The following describes two proteins that form a bound complex.

Sequence of the second protein:
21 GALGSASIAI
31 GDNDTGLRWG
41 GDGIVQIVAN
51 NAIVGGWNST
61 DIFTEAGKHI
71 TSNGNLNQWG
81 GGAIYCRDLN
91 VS

Sequence of the first protein:
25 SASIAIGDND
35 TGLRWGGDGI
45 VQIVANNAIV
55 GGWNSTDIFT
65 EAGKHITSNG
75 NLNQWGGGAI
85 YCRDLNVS

Interface contacts:
Residue W57 in the second protein is in contact with residue V48 in the first protein (closest heavy-atom distance 3.0 Å).
Residue N75 in the second protein is in contact with residue G82 in the first protein (closest heavy-atom distance 3.2 Å).
Residue W39 in the second protein is in contact with residue D32 in the first protein (closest heavy-atom distance 2.9 Å).
Residue Q78 in the second protein contacts residue Y85 in the first protein (closest heavy-atom distance 2.8 Å).
Residue A66 in the second protein interacts with residue N73 in the first protein (closest heavy-atom distance 3.4 Å).
Residue T71 in the second protein interacts with residue W79 in the first protein (closest heavy-atom distance 3.3 Å).
Residue I84 in the second protein is in contact with residue N90 in the first protein (closest heavy-atom distance 2.8 Å).
Residue F63 in the second protein contacts residue T71 in the first protein (closest heavy-atom distance 3.0 Å).
Residue Q78 in the second protein contacts residue R87 in the first protein (closest heavy-atom distance 2.8 Å).
Residue G81 in the second protein is in contact with residue R87 in the first protein (closest heavy-atom distance 3.4 Å).
Residue W57 in the second protein interacts with residue I47 in the first protein (closest heavy-atom distance 3.3 Å).
Residue G43 in the second protein interacts with residue T35 in the first protein (closest heavy-atom distance 3.3 Å).
Residue I84 in the second protein interacts with residue C86 in the first protein (closest heavy-atom distance 3.5 Å).
Residue N58 in the second protein contacts residue V54 in the first protein (closest heavy-atom distance 3.0 Å).
Residue I84 in the second protein contacts residue I84 in the first protein (closest heavy-atom distance 3.3 Å).
Residue L76 in the second protein is in contact with residue A83 in the first protein (closest heavy-atom distance 3.0 Å).
Residue I62 in the second protein interacts with residue I70 in the first protein (closest heavy-atom distance 3.3 Å).
Residue L76 in the second protein contacts residue Y85 in the first protein (closest heavy-atom distance 2.9 Å).
Residue S59 in the second protein contacts residue A49 in the first protein (closest heavy-atom distance 3.5 Å).
Residue W39 in the second protein contacts residue G31 in the first protein (closest heavy-atom distance 3.2 Å).
Residue D61 in the second protein is in contact with residue H69 in the first protein (closest heavy-atom distance 3.4 Å).
Residue G74 in the second protein interacts with residue Q78 in the first protein (closest heavy-atom distance 3.5 Å).
Residue G80 in the second protein contacts residue R87 in the first protein (closest heavy-atom distance 3.2 Å).
Residue D42 in the second protein is in contact with residue D32 in the first protein (closest heavy-atom distance 3.4 Å).
Residue W39 in the second protein is in contact with residue I30 in the first protein (closest heavy-atom distance 3.2 Å).
Residue V45 in the second protein is in contact with residue T35 in the first protein (closest heavy-atom distance 3.5 Å).
Residue N77 in the second protein is in contact with residue Y85 in the first protein (closest heavy-atom distance 3.3 Å).
Residue S59 in the second protein contacts residue K68 in the first protein (closest heavy-atom distance 2.8 Å).
Residue I84 in the second protein is in contact with residue D88 in the first protein (closest heavy-atom distance 3.0 Å).
Residue S72 in the second protein contacts residue N77 in the first protein (closest heavy-atom distance 2.9 Å).
Residue T64 in the second protein contacts residue S72 in the first protein (closest heavy-atom distance 3.2 Å).
Residue G43 in the second protein is in contact with residue D32 in the first protein (closest heavy-atom distance 2.9 Å).
Residue C86 in the second protein is in contact with residue N90 in the first protein (closest heavy-atom distance 3.0 Å).
Residue N58 in the second protein is in contact with residue A49 in the first protein (closest heavy-atom distance 3.4 Å).
Residue Q78 in the second protein is in contact with residue C86 in the first protein (closest heavy-atom distance 3.4 Å).
Residue T64 in the second protein contacts residue T71 in the first protein (closest heavy-atom distance 3.0 Å).
Residue H69 in the second protein interacts with residue N75 in the first protein (closest heavy-atom distance 2.9 Å).
Residue Y85 in the second protein is in contact with residue N90 in the first protein (closest heavy-atom distance 3.5 Å).
Residue G43 in the second protein interacts with residue A49 in the first protein (closest heavy-atom distance 3.4 Å).
Residue I70 in the second protein is in contact with residue N75 in the first protein (closest heavy-atom distance 3.1 Å).
Residue A83 in the second protein is in contact with residue D88 in the first protein (closest heavy-atom distance 3.5 Å).
Residue G82 in the second protein interacts with residue R87 in the first protein (closest heavy-atom distance 2.9 Å).
Residue S72 in the second protein contacts residue W79 in the first protein (closest heavy-atom distance 2.9 Å).
Residue S72 in the second protein contacts residue Q78 in the first protein (closest heavy-atom distance 3.4 Å).
Residue N73 in the second protein is in contact with residue W79 in the first protein (closest heavy-atom distance 3.5 Å).
Residue T64 in the second protein is in contact with residue N73 in the first protein (closest heavy-atom distance 2.9 Å).
Residue I70 in the second protein interacts with residue L76 in the first protein (closest heavy-atom distance 3.3 Å).
Residue I84 in the second protein is in contact with residue L89 in the first protein (closest heavy-atom distance 3.4 Å).
Residue T60 in the second protein interacts with residue H69 in the first protein (closest heavy-atom distance 3.1 Å).
Residue I62 in the second protein contacts residue H69 in the first protein (closest heavy-atom distance 2.8 Å).
Residue L76 in the second protein is in contact with residue I84 in the first protein (closest heavy-atom distance 3.1 Å).
Residue G67 in the second protein contacts residue N73 in the first protein (closest heavy-atom distance 3.0 Å).
Residue N75 in the second protein is in contact with residue A83 in the first protein (closest heavy-atom distance 2.9 Å).
Residue I62 in the second protein interacts with residue T71 in the first protein (closest heavy-atom distance 2.9 Å).
Residue K68 in the second protein interacts with residue G74 in the first protein (closest heavy-atom distance 3.1 Å).
Residue C86 in the second protein contacts residue S92 in the first protein (closest heavy-atom distance 2.9 Å).
Residue T71 in the second protein is in contact with residue N77 in the first protein (closest heavy-atom distance 3.0 Å).
Residue K68 in the second protein interacts with residue S72 in the first protein (closest heavy-atom distance 3.3 Å).
Residue R87 in the second protein is in contact with residue S92 in the first protein (closest heavy-atom distance 3.5 Å).
Residue I70 in the second protein contacts residue N77 in the first protein (closest heavy-atom distance 2.8 Å).